Sequence of the second protein:
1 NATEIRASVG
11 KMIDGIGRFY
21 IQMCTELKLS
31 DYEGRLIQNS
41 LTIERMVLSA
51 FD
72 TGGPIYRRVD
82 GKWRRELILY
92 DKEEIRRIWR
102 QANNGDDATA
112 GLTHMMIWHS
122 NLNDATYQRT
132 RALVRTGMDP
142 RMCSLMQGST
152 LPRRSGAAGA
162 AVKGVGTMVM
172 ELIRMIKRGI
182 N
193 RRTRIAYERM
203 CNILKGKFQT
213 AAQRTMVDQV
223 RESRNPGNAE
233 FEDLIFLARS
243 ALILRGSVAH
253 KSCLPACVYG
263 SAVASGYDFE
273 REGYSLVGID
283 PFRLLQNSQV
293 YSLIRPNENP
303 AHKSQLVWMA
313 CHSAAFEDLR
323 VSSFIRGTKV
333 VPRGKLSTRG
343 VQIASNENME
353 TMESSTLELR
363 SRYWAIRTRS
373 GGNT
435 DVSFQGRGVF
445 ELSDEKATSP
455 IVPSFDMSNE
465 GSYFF

The following describes two proteins that form a bound complex.

Sequence of the first protein:
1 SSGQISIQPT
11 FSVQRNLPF

Residue-level contacts at the interface:
Residue R247 in the second protein contacts residue F19 in the first protein (closest heavy-atom distance 3.2 Å).
Residue I327 in the second protein contacts residue F11 in the first protein (closest heavy-atom distance 3.4 Å).
Residue R369 in the second protein is in contact with residue T10 in the first protein (closest heavy-atom distance 3.3 Å).
Residue Q439 in the second protein interacts with residue Q14 in the first protein (closest heavy-atom distance 3.4 Å).
Residue R247 in the second protein is in contact with residue L17 in the first protein (closest heavy-atom distance 2.7 Å).
Residue G373 in the second protein contacts residue L17 in the first protein (closest heavy-atom distance 3.5 Å).
Residue D435 in the second protein is in contact with residue L17 in the first protein (closest heavy-atom distance 3.6 Å).
Residue S437 in the second protein interacts with residue L17 in the first protein (closest heavy-atom distance 3.2 Å).
Residue Y467 in the second protein is in contact with residue Q4 in the first protein (closest heavy-atom distance 3.4 Å).
Residue R441 in the second protein interacts with residue S12 in the first protein (closest heavy-atom distance 2.7 Å).
Residue T370 in the second protein interacts with residue T10 in the first protein (closest heavy-atom distance 3.2 Å).
Residue E319 in the second protein contacts residue T10 in the first protein (closest heavy-atom distance 3.1 Å).
Residue S315 in the second protein interacts with residue T10 in the first protein (closest heavy-atom distance 2.6 Å).
Residue F318 in the second protein contacts residue I7 in the first protein (closest heavy-atom distance 3.6 Å).
Residue I245 in the second protein interacts with residue F19 in the first protein (closest heavy-atom distance 3.1 Å).
Residue G440 in the second protein interacts with residue Q14 in the first protein (closest heavy-atom distance 2.9 Å).
Residue T370 in the second protein is in contact with residue S12 in the first protein (closest heavy-atom distance 2.9 Å).
Residue E319 in the second protein is in contact with residue R15 in the first protein (closest heavy-atom distance 2.4 Å).
Residue I368 in the second protein interacts with residue S12 in the first protein (closest heavy-atom distance 3.2 Å).
Residue P457 in the second protein is in contact with residue V13 in the first protein (closest heavy-atom distance 3.2 Å).
Residue S437 in the second protein interacts with residue Q14 in the first protein (closest heavy-atom distance 3.5 Å).
Residue S437 in the second protein contacts residue V13 in the first protein (closest heavy-atom distance 3.3 Å).
Residue S145 in the second protein contacts residue Q8 in the first protein (closest heavy-atom distance 2.8 Å).
Residue Y467 in the second protein contacts residue I5 in the first protein (closest heavy-atom distance 3.1 Å).
Residue F469 in the second protein interacts with residue Q4 in the first protein (closest heavy-atom distance 3.3 Å).
Residue H314 in the second protein is in contact with residue T10 in the first protein (closest heavy-atom distance 3.2 Å).
Residue S145 in the second protein interacts with residue S6 in the first protein (closest heavy-atom distance 3.1 Å).
Residue V443 in the second protein is in contact with residue V13 in the first protein (closest heavy-atom distance 3.4 Å).
Residue F438 in the second protein is in contact with residue V13 in the first protein (closest heavy-atom distance 3.0 Å).
Residue D435 in the second protein is in contact with residue N16 in the first protein (closest heavy-atom distance 3.7 Å).
Residue G442 in the second protein interacts with residue V13 in the first protein (closest heavy-atom distance 3.3 Å).
Residue R322 in the second protein is in contact with residue N16 in the first protein (closest heavy-atom distance 2.8 Å).
Residue L244 in the second protein is in contact with residue F19 in the first protein (closest heavy-atom distance 3.5 Å).
Residue R441 in the second protein is in contact with residue V13 in the first protein (closest heavy-atom distance 3.3 Å).
Residue R247 in the second protein is in contact with residue P18 in the first protein (closest heavy-atom distance 3.6 Å).
Residue E319 in the second protein interacts with residue Q8 in the first protein (closest heavy-atom distance 3.4 Å).
Residue H252 in the second protein is in contact with residue P9 in the first protein (closest heavy-atom distance 2.5 Å).
Residue D320 in the second protein contacts residue P18 in the first protein (closest heavy-atom distance 3.4 Å).
Residue Y467 in the second protein contacts residue F19 in the first protein (closest heavy-atom distance 3.5 Å).
Residue D320 in the second protein is in contact with residue I7 in the first protein (closest heavy-atom distance 3.1 Å).
Residue F438 in the second protein interacts with residue S12 in the first protein (closest heavy-atom distance 3.7 Å).
Residue R142 in the second protein is in contact with residue G3 in the first protein (closest heavy-atom distance 3.0 Å).
Residue S466 in the second protein is in contact with residue I7 in the first protein (closest heavy-atom distance 3.4 Å).
Residue R441 in the second protein contacts residue Q14 in the first protein (closest heavy-atom distance 2.9 Å).
Residue F318 in the second protein contacts residue Q8 in the first protein (closest heavy-atom distance 2.7 Å).
Residue G442 in the second protein is in contact with residue S12 in the first protein (closest heavy-atom distance 3.0 Å).
Residue A367 in the second protein contacts residue F11 in the first protein (closest heavy-atom distance 3.5 Å).
Residue Q129 in the second protein contacts residue S2 in the first protein (closest heavy-atom distance 3.2 Å).
Residue R247 in the second protein interacts with residue S6 in the first protein (closest heavy-atom distance 2.4 Å).
Residue L244 in the second protein is in contact with residue S6 in the first protein (closest heavy-atom distance 3.2 Å).
Residue R142 in the second protein is in contact with residue I5 in the first protein (closest heavy-atom distance 3.4 Å).
Residue T370 in the second protein contacts residue F11 in the first protein (closest heavy-atom distance 3.1 Å).
Residue H252 in the second protein is in contact with residue T10 in the first protein (closest heavy-atom distance 3.1 Å).
Residue E319 in the second protein interacts with residue F11 in the first protein (closest heavy-atom distance 3.0 Å).
Residue R142 in the second protein interacts with residue S1 in the first protein (closest heavy-atom distance 3.0 Å).
Residue R369 in the second protein contacts residue F11 in the first protein (closest heavy-atom distance 3.8 Å).
Residue F468 in the second protein contacts residue Q4 in the first protein (closest heavy-atom distance 3.4 Å).
Residue F438 in the second protein is in contact with residue Q14 in the first protein (closest heavy-atom distance 3.5 Å).
Residue S437 in the second protein interacts with residue R15 in the first protein (closest heavy-atom distance 3.3 Å).
Residue Y467 in the second protein is in contact with residue P18 in the first protein (closest heavy-atom distance 3.6 Å).